Sequence of the second protein:
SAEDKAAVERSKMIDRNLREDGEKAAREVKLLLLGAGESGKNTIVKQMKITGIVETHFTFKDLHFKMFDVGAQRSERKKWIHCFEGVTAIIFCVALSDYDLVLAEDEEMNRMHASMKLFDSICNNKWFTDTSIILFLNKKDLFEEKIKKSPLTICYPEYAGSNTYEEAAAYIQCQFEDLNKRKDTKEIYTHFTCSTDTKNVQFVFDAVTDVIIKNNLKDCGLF

These two protein chains interact to form a complex.

Interface contacts:
Residue P668 in the first protein is in contact with residue C351 in the second protein (closest heavy-atom distance 3.8 Å).
Residue R651 in the first protein is in contact with residue L353 in the second protein (closest heavy-atom distance 3.8 Å).
Residue S667 in the first protein is in contact with residue C351 in the second protein (closest heavy-atom distance 4.7 Å).
Residue G594 in the first protein contacts residue L353 in the second protein (closest heavy-atom distance 4.5 Å).
Residue R657 in the first protein is in contact with residue L194 in the second protein (closest heavy-atom distance 4.6 Å).
Residue A660 in the first protein contacts residue L194 in the second protein (closest heavy-atom distance 4.8 Å).
Residue A592 in the first protein interacts with residue L353 in the second protein (closest heavy-atom distance 3.3 Å).
Residue R651 in the first protein contacts residue I344 in the second protein (closest heavy-atom distance 4.6 Å).
Residue I666 in the first protein is in contact with residue N347 in the second protein (closest heavy-atom distance 4.4 Å).
Residue K591 in the first protein contacts residue L353 in the second protein (closest heavy-atom distance 3.0 Å).
Residue S667 in the first protein is in contact with residue D350 in the second protein (closest heavy-atom distance 4.5 Å).
Residue A656 in the first protein interacts with residue L194 in the second protein (closest heavy-atom distance 4.5 Å).
Residue E658 in the first protein interacts with residue I343 in the second protein (closest heavy-atom distance 4.8 Å).
Residue I652 in the first protein is in contact with residue L348 in the second protein (closest heavy-atom distance 3.5 Å).
Residue P663 in the first protein interacts with residue N347 in the second protein (closest heavy-atom distance 4.0 Å).
Residue Q661 in the first protein is in contact with residue A31 in the second protein (closest heavy-atom distance 3.3 Å).
Residue A660 in the first protein contacts residue R32 in the second protein (closest heavy-atom distance 4.1 Å).
Residue A660 in the first protein contacts residue I343 in the second protein (closest heavy-atom distance 3.6 Å).
Residue A593 in the first protein is in contact with residue L353 in the second protein (closest heavy-atom distance 4.6 Å).
Residue R651 in the first protein is in contact with residue C351 in the second protein (closest heavy-atom distance 4.2 Å).
Residue E658 in the first protein contacts residue D193 in the second protein (closest heavy-atom distance 3.8 Å).
Residue I666 in the first protein is in contact with residue D350 in the second protein (closest heavy-atom distance 4.3 Å).
Residue A656 in the first protein contacts residue F336 in the second protein (closest heavy-atom distance 4.5 Å).
Residue E658 in the first protein is in contact with residue L194 in the second protein (closest heavy-atom distance 3.6 Å).
Residue R648 in the first protein is in contact with residue L353 in the second protein (closest heavy-atom distance 3.4 Å).
Residue G659 in the first protein interacts with residue A31 in the second protein (closest heavy-atom distance 4.1 Å).
Residue A656 in the first protein contacts residue T340 in the second protein (closest heavy-atom distance 3.3 Å).
Residue P668 in the first protein is in contact with residue D350 in the second protein (closest heavy-atom distance 4.4 Å).
Residue A656 in the first protein is in contact with residue I344 in the second protein (closest heavy-atom distance 4.0 Å).
Residue G659 in the first protein contacts residue L194 in the second protein (closest heavy-atom distance 3.7 Å).
Residue G655 in the first protein interacts with residue I344 in the second protein (closest heavy-atom distance 4.7 Å).
Residue R648 in the first protein contacts residue C351 in the second protein (closest heavy-atom distance 3.3 Å).
Residue A660 in the first protein is in contact with residue A31 in the second protein (closest heavy-atom distance 3.1 Å).
Residue R657 in the first protein is in contact with residue D193 in the second protein (closest heavy-atom distance 2.9 Å).
Residue G655 in the first protein is in contact with residue I343 in the second protein (closest heavy-atom distance 4.2 Å).
Residue R662 in the first protein interacts with residue N347 in the second protein (closest heavy-atom distance 3.5 Å).
Residue E658 in the first protein interacts with residue R32 in the second protein (closest heavy-atom distance 3.4 Å).
Residue Q661 in the first protein interacts with residue N347 in the second protein (closest heavy-atom distance 4.1 Å).
Residue R662 in the first protein interacts with residue D350 in the second protein (closest heavy-atom distance 3.1 Å).
Residue K591 in the first protein interacts with residue G352 in the second protein (closest heavy-atom distance 3.4 Å).
Residue A660 in the first protein is in contact with residue T219 in the second protein (closest heavy-atom distance 4.1 Å).
Residue R651 in the first protein interacts with residue N347 in the second protein (closest heavy-atom distance 3.3 Å).
Residue F748 in the first protein interacts with residue L348 in the second protein (closest heavy-atom distance 3.8 Å).
Residue A656 in the first protein interacts with residue I343 in the second protein (closest heavy-atom distance 4.3 Å).
Residue A660 in the first protein is in contact with residue V34 in the second protein (closest heavy-atom distance 3.8 Å).
Residue Q661 in the first protein is in contact with residue R32 in the second protein (closest heavy-atom distance 3.4 Å).
Residue G659 in the first protein is in contact with residue R32 in the second protein (closest heavy-atom distance 3.2 Å).
Residue I666 in the first protein is in contact with residue C351 in the second protein (closest heavy-atom distance 3.3 Å).
Residue I652 in the first protein is in contact with residue I344 in the second protein (closest heavy-atom distance 3.4 Å).
Residue K591 in the first protein is in contact with residue F354 in the second protein (closest heavy-atom distance 4.4 Å).
Residue R651 in the first protein interacts with residue L348 in the second protein (closest heavy-atom distance 3.6 Å).
Residue F748 in the first protein is in contact with residue L353 in the second protein (closest heavy-atom distance 4.6 Å).
Residue R657 in the first protein is in contact with residue K192 in the second protein (closest heavy-atom distance 4.5 Å).
Residue G659 in the first protein is in contact with residue I343 in the second protein (closest heavy-atom distance 4.2 Å).

Sequence of the first protein:
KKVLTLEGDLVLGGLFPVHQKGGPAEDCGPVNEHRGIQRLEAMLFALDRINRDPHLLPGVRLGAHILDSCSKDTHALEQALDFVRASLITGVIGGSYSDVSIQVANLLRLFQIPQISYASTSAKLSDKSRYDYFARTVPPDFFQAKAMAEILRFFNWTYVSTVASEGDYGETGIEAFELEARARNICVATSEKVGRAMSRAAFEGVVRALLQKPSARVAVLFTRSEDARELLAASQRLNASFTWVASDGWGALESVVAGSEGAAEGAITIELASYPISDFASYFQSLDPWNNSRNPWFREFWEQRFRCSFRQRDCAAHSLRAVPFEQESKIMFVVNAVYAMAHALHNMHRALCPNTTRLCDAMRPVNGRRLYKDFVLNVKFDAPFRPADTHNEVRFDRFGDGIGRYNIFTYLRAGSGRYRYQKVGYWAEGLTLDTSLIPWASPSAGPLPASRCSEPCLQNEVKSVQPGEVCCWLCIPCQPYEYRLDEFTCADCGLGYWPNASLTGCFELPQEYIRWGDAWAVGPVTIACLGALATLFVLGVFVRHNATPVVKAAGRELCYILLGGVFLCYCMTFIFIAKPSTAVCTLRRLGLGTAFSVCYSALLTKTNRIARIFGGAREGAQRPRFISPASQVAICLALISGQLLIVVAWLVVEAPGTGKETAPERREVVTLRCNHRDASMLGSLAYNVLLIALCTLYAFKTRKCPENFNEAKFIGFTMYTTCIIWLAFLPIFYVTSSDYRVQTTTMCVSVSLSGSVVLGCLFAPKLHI